Contacts between the two chains:
Residue P325 in chain B interacts with residue F11 in chain A (closest heavy-atom distance 4.2 Å).
Residue F247 in chain B is in contact with residue W8 in chain A (closest heavy-atom distance 3.9 Å).
Residue P325 in chain B contacts residue N5 in chain A (closest heavy-atom distance 3.5 Å).
Residue T233 in chain B is in contact with residue T12 in chain A (closest heavy-atom distance 3.3 Å).
Residue Y341 in chain B contacts residue K9 in chain A (closest heavy-atom distance 2.4 Å).
Residue V145 in chain B is in contact with residue S13 in chain A (closest heavy-atom distance 4.7 Å).
Residue F333 in chain B contacts residue T10 in chain A (closest heavy-atom distance 3.7 Å).
Residue T251 in chain B is in contact with residue W8 in chain A (closest heavy-atom distance 3.8 Å).
Residue Y244 in chain B interacts with residue F7 in chain A (closest heavy-atom distance 3.5 Å).
Residue Y244 in chain B is in contact with residue A1 in chain A (closest heavy-atom distance 4.1 Å).
Residue K330 in chain B is in contact with residue F6 in chain A (closest heavy-atom distance 4.5 Å).
Residue Q141 in chain B is in contact with residue T10 in chain A (closest heavy-atom distance 4.1 Å).
Residue V337 in chain B is in contact with residue K9 in chain A (closest heavy-atom distance 4.0 Å).
Residue R223 in chain B interacts with residue C14 in chain A (closest heavy-atom distance 3.1 Å).
Residue S231 in chain B interacts with residue T10 in chain A (closest heavy-atom distance 4.6 Å).
Residue T233 in chain B contacts residue T10 in chain A (closest heavy-atom distance 4.2 Å).
Residue N235 in chain B is in contact with residue A1 in chain A (closest heavy-atom distance 4.2 Å).
Residue P325 in chain B contacts residue F6 in chain A (closest heavy-atom distance 4.4 Å).
Residue Q141 in chain B is in contact with residue F11 in chain A (closest heavy-atom distance 4.5 Å).
Residue I323 in chain B interacts with residue N5 in chain A (closest heavy-atom distance 3.7 Å).
Residue I248 in chain B interacts with residue F7 in chain A (closest heavy-atom distance 4.0 Å).
Residue I248 in chain B contacts residue W8 in chain A (closest heavy-atom distance 4.6 Å).
Residue D161 in chain B interacts with residue K9 in chain A (closest heavy-atom distance 2.4 Å).
Residue G241 in chain B interacts with residue K4 in chain A (closest heavy-atom distance 4.3 Å).
Residue N315 in chain B is in contact with residue W8 in chain A (closest heavy-atom distance 3.3 Å).
Residue F333 in chain B interacts with residue F6 in chain A (closest heavy-atom distance 3.7 Å).
Residue R223 in chain B contacts residue T12 in chain A (closest heavy-atom distance 4.3 Å).
Residue V319 in chain B interacts with residue K4 in chain A (closest heavy-atom distance 3.8 Å).
Residue E239 in chain B contacts residue G2 in chain A (closest heavy-atom distance 4.4 Å).
Residue Q165 in chain B is in contact with residue W8 in chain A (closest heavy-atom distance 4.7 Å).
Residue F333 in chain B is in contact with residue W8 in chain A (closest heavy-atom distance 3.2 Å).
Residue N315 in chain B is in contact with residue F7 in chain A (closest heavy-atom distance 4.3 Å).
Residue F333 in chain B is in contact with residue K9 in chain A (closest heavy-atom distance 4.1 Å).
Residue E239 in chain B interacts with residue A1 in chain A (closest heavy-atom distance 3.5 Å).
Residue R223 in chain B is in contact with residue C3 in chain A (closest heavy-atom distance 3.2 Å).
Residue Y244 in chain B contacts residue K4 in chain A (closest heavy-atom distance 3.5 Å).
Residue C232 in chain B interacts with residue T10 in chain A (closest heavy-atom distance 3.5 Å).
Residue L138 in chain B contacts residue K9 in chain A (closest heavy-atom distance 4.4 Å).
Residue S231 in chain B interacts with residue T12 in chain A (closest heavy-atom distance 4.2 Å).
Residue R223 in chain B interacts with residue G2 in chain A (closest heavy-atom distance 3.5 Å).
Residue T340 in chain B interacts with residue K9 in chain A (closest heavy-atom distance 4.5 Å).
Residue S231 in chain B is in contact with residue F11 in chain A (closest heavy-atom distance 3.9 Å).
Residue W236 in chain B interacts with residue A1 in chain A (closest heavy-atom distance 3.7 Å).
Residue K330 in chain B interacts with residue F11 in chain A (closest heavy-atom distance 3.3 Å).
Residue L329 in chain B interacts with residue F6 in chain A (closest heavy-atom distance 4.0 Å).
Residue M158 in chain B is in contact with residue W8 in chain A (closest heavy-atom distance 3.8 Å).
Residue S318 in chain B interacts with residue F6 in chain A (closest heavy-atom distance 3.0 Å).
Residue Y244 in chain B is in contact with residue G2 in chain A (closest heavy-atom distance 2.5 Å).
Residue F311 in chain B contacts residue W8 in chain A (closest heavy-atom distance 3.6 Å).
Residue I323 in chain B is in contact with residue F6 in chain A (closest heavy-atom distance 4.5 Å).
Residue F247 in chain B interacts with residue F7 in chain A (closest heavy-atom distance 4.0 Å).
Residue V337 in chain B interacts with residue W8 in chain A (closest heavy-atom distance 4.1 Å).
Residue F333 in chain B contacts residue F7 in chain A (closest heavy-atom distance 4.2 Å).
Residue R223 in chain B is in contact with residue A1 in chain A (closest heavy-atom distance 3.5 Å).
Residue I216 in chain B interacts with residue W8 in chain A (closest heavy-atom distance 4.2 Å).
Residue F333 in chain B is in contact with residue F11 in chain A (closest heavy-atom distance 4.5 Å).
Residue W236 in chain B contacts residue F7 in chain A (closest heavy-atom distance 4.0 Å).
Residue F131 in chain B interacts with residue K9 in chain A (closest heavy-atom distance 4.1 Å).
Residue F311 in chain B contacts residue K9 in chain A (closest heavy-atom distance 4.5 Å).
Residue F314 in chain B interacts with residue F6 in chain A (closest heavy-atom distance 4.2 Å).

Sequence of chain B:
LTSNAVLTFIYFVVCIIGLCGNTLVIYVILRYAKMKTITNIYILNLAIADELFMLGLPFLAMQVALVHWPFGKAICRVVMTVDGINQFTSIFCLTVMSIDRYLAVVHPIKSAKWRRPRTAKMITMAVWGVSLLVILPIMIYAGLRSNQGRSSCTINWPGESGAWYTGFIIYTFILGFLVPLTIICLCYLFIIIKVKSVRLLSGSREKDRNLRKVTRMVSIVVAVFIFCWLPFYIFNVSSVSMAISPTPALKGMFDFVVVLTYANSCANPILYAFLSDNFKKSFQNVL

Sequence of chain A:
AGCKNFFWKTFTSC

This data describes a binding interaction between two proteins.